Contacts between the two chains:
Residue V127 in chain A contacts residue L27 in chain B (closest heavy-atom distance 4.9 Å).
Residue I138 in chain A interacts with residue I38 in chain B (closest heavy-atom distance 3.6 Å).
Residue V127 in chain A contacts residue L26 in chain B (closest heavy-atom distance 3.7 Å).
Residue V130 in chain A is in contact with residue L31 in chain B (closest heavy-atom distance 4.5 Å).
Residue D126 in chain A is in contact with residue L26 in chain B (closest heavy-atom distance 3.7 Å).
Residue V127 in chain A interacts with residue L31 in chain B (closest heavy-atom distance 3.9 Å).
Residue A131 in chain A is in contact with residue L31 in chain B (closest heavy-atom distance 4.7 Å).
Residue V134 in chain A interacts with residue L35 in chain B (closest heavy-atom distance 4.5 Å).
Residue V130 in chain A interacts with residue L26 in chain B (closest heavy-atom distance 3.7 Å).
Residue A131 in chain A interacts with residue L34 in chain B (closest heavy-atom distance 3.8 Å).
Residue V127 in chain A is in contact with residue D28 in chain B (closest heavy-atom distance 3.5 Å).
Residue M125 in chain A contacts residue L26 in chain B (closest heavy-atom distance 3.3 Å).
Residue V134 in chain A interacts with residue I38 in chain B (closest heavy-atom distance 4.5 Å).
Residue V127 in chain A interacts with residue G25 in chain B (closest heavy-atom distance 3.3 Å).

Sequence of chain B:
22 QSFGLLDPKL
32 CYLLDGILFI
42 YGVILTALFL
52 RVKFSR

This data describes a binding interaction between two proteins.

Sequence of chain A:
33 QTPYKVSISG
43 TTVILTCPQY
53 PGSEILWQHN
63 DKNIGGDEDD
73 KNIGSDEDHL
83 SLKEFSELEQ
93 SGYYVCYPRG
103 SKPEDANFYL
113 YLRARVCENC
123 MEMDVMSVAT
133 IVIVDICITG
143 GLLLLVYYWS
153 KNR